The following describes two proteins that form a bound complex.

Residue-level contacts at the interface:
Residue I249 in protein 2 is in contact with residue H145 in protein 1 (closest heavy-atom distance 3.7 Å).
Residue E197 in protein 2 contacts residue R71 in protein 1 (closest heavy-atom distance 3.6 Å).
Residue F200 in protein 2 contacts residue P50 in protein 1 (closest heavy-atom distance 3.3 Å).
Residue P245 in protein 2 interacts with residue Y121 in protein 1 (closest heavy-atom distance 3.2 Å).
Residue L187 in protein 2 contacts residue T76 in protein 1 (closest heavy-atom distance 3.8 Å).
Residue D195 in protein 2 contacts residue Q74 in protein 1 (closest heavy-atom distance 3.6 Å).
Residue K304 in protein 2 interacts with residue D78 in protein 1 (closest heavy-atom distance 4.0 Å).
Residue K304 in protein 2 contacts residue G42 in protein 1 (closest heavy-atom distance 3.9 Å).
Residue R201 in protein 2 interacts with residue R87 in protein 1 (closest heavy-atom distance 4.0 Å).
Residue R242 in protein 2 contacts residue D92 in protein 1 (closest heavy-atom distance 2.7 Å).
Residue E197 in protein 2 is in contact with residue S70 in protein 1 (closest heavy-atom distance 4.0 Å).
Residue Y305 in protein 2 interacts with residue S79 in protein 1 (closest heavy-atom distance 2.9 Å).
Residue L187 in protein 2 is in contact with residue M75 in protein 1 (closest heavy-atom distance 4.0 Å).
Residue R242 in protein 2 interacts with residue G51 in protein 1 (closest heavy-atom distance 3.9 Å).
Residue I247 in protein 2 contacts residue S146 in protein 1 (closest heavy-atom distance 3.2 Å).
Residue E198 in protein 2 interacts with residue R73 in protein 1 (closest heavy-atom distance 2.7 Å).
Residue D199 in protein 2 contacts residue D69 in protein 1 (closest heavy-atom distance 3.7 Å).
Residue Y305 in protein 2 is in contact with residue A77 in protein 1 (closest heavy-atom distance 4.0 Å).
Residue P245 in protein 2 contacts residue C96 in protein 1 (closest heavy-atom distance 3.2 Å).
Residue R201 in protein 2 interacts with residue D69 in protein 1 (closest heavy-atom distance 3.5 Å).
Residue Y305 in protein 2 contacts residue T76 in protein 1 (closest heavy-atom distance 3.4 Å).
Residue Y305 in protein 2 interacts with residue M80 in protein 1 (closest heavy-atom distance 3.6 Å).
Residue R244 in protein 2 contacts residue D92 in protein 1 (closest heavy-atom distance 2.8 Å).
Residue Y243 in protein 2 contacts residue V99 in protein 1 (closest heavy-atom distance 3.3 Å).
Residue L194 in protein 2 is in contact with residue R73 in protein 1 (closest heavy-atom distance 3.6 Å).
Residue D195 in protein 2 interacts with residue R73 in protein 1 (closest heavy-atom distance 3.5 Å).
Residue E198 in protein 2 is in contact with residue S70 in protein 1 (closest heavy-atom distance 3.1 Å).
Residue I307 in protein 2 interacts with residue M75 in protein 1 (closest heavy-atom distance 3.5 Å).
Residue K304 in protein 2 interacts with residue A77 in protein 1 (closest heavy-atom distance 2.8 Å).
Residue R244 in protein 2 interacts with residue C96 in protein 1 (closest heavy-atom distance 3.5 Å).
Residue F196 in protein 2 is in contact with residue R71 in protein 1 (closest heavy-atom distance 3.9 Å).
Residue E198 in protein 2 is in contact with residue D69 in protein 1 (closest heavy-atom distance 3.9 Å).
Residue D199 in protein 2 is in contact with residue S70 in protein 1 (closest heavy-atom distance 3.9 Å).
Residue R244 in protein 2 is in contact with residue D95 in protein 1 (closest heavy-atom distance 2.9 Å).
Residue L194 in protein 2 is in contact with residue M75 in protein 1 (closest heavy-atom distance 2.7 Å).
Residue T193 in protein 2 is in contact with residue T76 in protein 1 (closest heavy-atom distance 3.8 Å).
Residue F200 in protein 2 contacts residue D69 in protein 1 (closest heavy-atom distance 2.8 Å).
Residue E198 in protein 2 is in contact with residue P50 in protein 1 (closest heavy-atom distance 3.4 Å).
Residue E197 in protein 2 is in contact with residue R72 in protein 1 (closest heavy-atom distance 3.7 Å).
Residue T193 in protein 2 interacts with residue M75 in protein 1 (closest heavy-atom distance 3.2 Å).
Residue E198 in protein 2 interacts with residue R71 in protein 1 (closest heavy-atom distance 2.7 Å).
Residue Y305 in protein 2 interacts with residue D78 in protein 1 (closest heavy-atom distance 2.9 Å).
Residue K304 in protein 2 is in contact with residue P41 in protein 1 (closest heavy-atom distance 3.5 Å).
Residue D195 in protein 2 interacts with residue R72 in protein 1 (closest heavy-atom distance 2.7 Å).
Residue L194 in protein 2 contacts residue Q74 in protein 1 (closest heavy-atom distance 3.4 Å).
Residue Y243 in protein 2 contacts residue Y121 in protein 1 (closest heavy-atom distance 3.5 Å).
Residue Y243 in protein 2 interacts with residue P120 in protein 1 (closest heavy-atom distance 3.5 Å).
Residue G188 in protein 2 interacts with residue A77 in protein 1 (closest heavy-atom distance 4.0 Å).
Residue P245 in protein 2 is in contact with residue A97 in protein 1 (closest heavy-atom distance 3.1 Å).
Residue Y305 in protein 2 interacts with residue P41 in protein 1 (closest heavy-atom distance 3.5 Å).
Residue R242 in protein 2 interacts with residue Y67 in protein 1 (closest heavy-atom distance 3.0 Å).
Residue F196 in protein 2 interacts with residue R73 in protein 1 (closest heavy-atom distance 2.8 Å).
Residue L192 in protein 2 interacts with residue T76 in protein 1 (closest heavy-atom distance 3.7 Å).
Residue F204 in protein 2 is in contact with residue D95 in protein 1 (closest heavy-atom distance 3.6 Å).
Residue I249 in protein 2 is in contact with residue S146 in protein 1 (closest heavy-atom distance 3.5 Å).
Residue Y305 in protein 2 interacts with residue M75 in protein 1 (closest heavy-atom distance 3.8 Å).
Residue R201 in protein 2 contacts residue D95 in protein 1 (closest heavy-atom distance 3.2 Å).
Residue F196 in protein 2 is in contact with residue R72 in protein 1 (closest heavy-atom distance 3.3 Å).
Residue I247 in protein 2 contacts residue A97 in protein 1 (closest heavy-atom distance 3.9 Å).
Residue I307 in protein 2 is in contact with residue R73 in protein 1 (closest heavy-atom distance 3.9 Å).

Sequence of protein 2:
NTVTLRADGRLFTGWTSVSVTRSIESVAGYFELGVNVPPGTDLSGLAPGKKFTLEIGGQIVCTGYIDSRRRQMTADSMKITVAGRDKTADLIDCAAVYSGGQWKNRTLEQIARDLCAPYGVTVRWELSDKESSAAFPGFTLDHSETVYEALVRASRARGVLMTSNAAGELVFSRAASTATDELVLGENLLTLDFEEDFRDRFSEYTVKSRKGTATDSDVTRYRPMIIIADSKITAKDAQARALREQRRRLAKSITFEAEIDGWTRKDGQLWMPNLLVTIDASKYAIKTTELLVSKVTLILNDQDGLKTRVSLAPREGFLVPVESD

Sequence of protein 1:
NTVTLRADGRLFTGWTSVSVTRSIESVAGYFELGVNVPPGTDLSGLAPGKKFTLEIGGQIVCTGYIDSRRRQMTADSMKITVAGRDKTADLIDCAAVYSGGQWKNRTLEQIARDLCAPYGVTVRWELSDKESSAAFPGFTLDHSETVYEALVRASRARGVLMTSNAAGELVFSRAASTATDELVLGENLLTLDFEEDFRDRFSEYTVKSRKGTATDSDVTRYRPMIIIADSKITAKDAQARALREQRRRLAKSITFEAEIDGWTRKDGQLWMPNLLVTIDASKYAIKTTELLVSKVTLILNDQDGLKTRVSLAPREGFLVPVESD